Sequence of chain A:
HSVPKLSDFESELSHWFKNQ

Contacts between the two chains:
Residue Y33 in chain B interacts with residue E12 in chain A (closest heavy-atom distance 2.6 Å).
Residue K52 in chain B is in contact with residue E12 in chain A (closest heavy-atom distance 3.6 Å).
Residue T58 in chain B is in contact with residue F9 in chain A (closest heavy-atom distance 3.7 Å).
Residue Y33 in chain B is in contact with residue F9 in chain A (closest heavy-atom distance 3.8 Å).
Residue K52 in chain B contacts residue F9 in chain A (closest heavy-atom distance 3.6 Å).
Residue N57 in chain B is in contact with residue S7 in chain A (closest heavy-atom distance 3.6 Å).
Residue I50 in chain B interacts with residue F9 in chain A (closest heavy-atom distance 4.0 Å).
Residue I50 in chain B contacts residue L13 in chain A (closest heavy-atom distance 3.5 Å).
Residue N57 in chain B is in contact with residue F9 in chain A (closest heavy-atom distance 3.6 Å).
Residue G102 in chain B is in contact with residue W16 in chain A (closest heavy-atom distance 4.9 Å).
Residue D99 in chain B interacts with residue F17 in chain A (closest heavy-atom distance 3.9 Å).
Residue Y33 in chain B is in contact with residue L13 in chain A (closest heavy-atom distance 4.1 Å).
Residue R59 in chain B is in contact with residue F9 in chain A (closest heavy-atom distance 3.9 Å).
Residue R59 in chain B contacts residue E10 in chain A (closest heavy-atom distance 3.0 Å).
Residue D99 in chain B contacts residue W16 in chain A (closest heavy-atom distance 2.7 Å).
Residue R101 in chain B interacts with residue F17 in chain A (closest heavy-atom distance 3.6 Å).
Residue G102 in chain B contacts residue F17 in chain A (closest heavy-atom distance 3.4 Å).
Residue I51 in chain B contacts residue F9 in chain A (closest heavy-atom distance 4.5 Å).
Residue R59 in chain B is in contact with residue L13 in chain A (closest heavy-atom distance 4.0 Å).
Residue I50 in chain B interacts with residue F17 in chain A (closest heavy-atom distance 4.7 Å).
Residue H35 in chain B interacts with residue F17 in chain A (closest heavy-atom distance 3.8 Å).
Residue R101 in chain B interacts with residue W16 in chain A (closest heavy-atom distance 3.0 Å).
Residue Y33 in chain B is in contact with residue W16 in chain A (closest heavy-atom distance 3.7 Å).

Sequence of chain B:
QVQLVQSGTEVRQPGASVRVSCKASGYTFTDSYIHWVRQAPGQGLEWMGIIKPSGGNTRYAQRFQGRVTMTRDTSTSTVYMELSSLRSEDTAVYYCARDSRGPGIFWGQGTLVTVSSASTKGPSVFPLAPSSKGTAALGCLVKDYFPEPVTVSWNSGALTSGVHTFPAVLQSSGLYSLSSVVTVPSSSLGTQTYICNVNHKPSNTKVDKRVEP

This data describes a binding interaction between two proteins.